Sequence of chain A:
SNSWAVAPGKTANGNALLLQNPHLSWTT

Contacts between the two chains:
Residue E434 in chain B interacts with residue A16 in chain A (closest heavy-atom distance 3.5 Å).
Residue E427 in chain B contacts residue H23 in chain A (closest heavy-atom distance 2.8 Å).
Residue F407 in chain B interacts with residue W4 in chain A (closest heavy-atom distance 3.2 Å).
Residue M254 in chain B contacts residue W4 in chain A (closest heavy-atom distance 3.5 Å).
Residue T39 in chain B interacts with residue L19 in chain A (closest heavy-atom distance 3.4 Å).
Residue L260 in chain B interacts with residue A12 in chain A (closest heavy-atom distance 3.0 Å).
Residue T39 in chain B interacts with residue S3 in chain A (closest heavy-atom distance 3.5 Å).
Residue S255 in chain B is in contact with residue K10 in chain A (closest heavy-atom distance 3.5 Å).
Residue S215 in chain B contacts residue N2 in chain A (closest heavy-atom distance 2.8 Å).
Residue A431 in chain B interacts with residue L19 in chain A (closest heavy-atom distance 3.4 Å).
Residue E434 in chain B interacts with residue N15 in chain A (closest heavy-atom distance 3.0 Å).
Residue A31 in chain B is in contact with residue Q20 in chain A (closest heavy-atom distance 3.2 Å).
Residue H425 in chain B is in contact with residue S25 in chain A (closest heavy-atom distance 3.2 Å).
Residue N214 in chain B interacts with residue N2 in chain A (closest heavy-atom distance 3.5 Å).
Residue G426 in chain B interacts with residue H23 in chain A (closest heavy-atom distance 3.3 Å).
Residue N216 in chain B contacts residue S1 in chain A (closest heavy-atom distance 2.6 Å).
Residue R246 in chain B contacts residue S1 in chain A (closest heavy-atom distance 2.9 Å).
Residue D259 in chain B is in contact with residue K10 in chain A (closest heavy-atom distance 3.1 Å).
Residue I433 in chain B is in contact with residue L17 in chain A (closest heavy-atom distance 3.2 Å).
Residue W429 in chain B contacts residue P22 in chain A (closest heavy-atom distance 3.1 Å).
Residue V424 in chain B contacts residue W26 in chain A (closest heavy-atom distance 3.1 Å).
Residue H425 in chain B contacts residue L24 in chain A (closest heavy-atom distance 3.0 Å).
Residue E427 in chain B contacts residue N21 in chain A (closest heavy-atom distance 3.1 Å).
Residue R451 in chain B interacts with residue T27 in chain A (closest heavy-atom distance 3.1 Å).
Residue Q213 in chain B interacts with residue S3 in chain A (closest heavy-atom distance 3.2 Å).
Residue E427 in chain B interacts with residue W26 in chain A (closest heavy-atom distance 2.9 Å).
Residue W429 in chain B is in contact with residue Q20 in chain A (closest heavy-atom distance 3.0 Å).
Residue V424 in chain B contacts residue S25 in chain A (closest heavy-atom distance 3.5 Å).
Residue F407 in chain B interacts with residue N2 in chain A (closest heavy-atom distance 2.8 Å).
Residue T39 in chain B contacts residue Q20 in chain A (closest heavy-atom distance 3.4 Å).
Residue V212 in chain B contacts residue A5 in chain A (closest heavy-atom distance 3.0 Å).
Residue T428 in chain B is in contact with residue P22 in chain A (closest heavy-atom distance 2.8 Å).
Residue N214 in chain B interacts with residue S3 in chain A (closest heavy-atom distance 2.8 Å).
Residue S250 in chain B interacts with residue W4 in chain A (closest heavy-atom distance 2.9 Å).
Residue N257 in chain B contacts residue K10 in chain A (closest heavy-atom distance 2.7 Å).
Residue G158 in chain B interacts with residue P8 in chain A (closest heavy-atom distance 3.3 Å).
Residue G37 in chain B interacts with residue L18 in chain A (closest heavy-atom distance 3.4 Å).
Residue F265 in chain B contacts residue W4 in chain A (closest heavy-atom distance 3.5 Å).
Residue M432 in chain B contacts residue L18 in chain A (closest heavy-atom distance 3.2 Å).
Residue F30 in chain B is in contact with residue Q20 in chain A (closest heavy-atom distance 3.2 Å).
Residue F211 in chain B interacts with residue A5 in chain A (closest heavy-atom distance 3.1 Å).
Residue V430 in chain B contacts residue Q20 in chain A (closest heavy-atom distance 3.4 Å).
Residue F435 in chain B interacts with residue A16 in chain A (closest heavy-atom distance 3.0 Å).
Residue G426 in chain B interacts with residue L24 in chain A (closest heavy-atom distance 3.1 Å).
Residue G210 in chain B contacts residue K10 in chain A (closest heavy-atom distance 3.5 Å).
Residue L260 in chain B interacts with residue T11 in chain A (closest heavy-atom distance 3.3 Å).
Residue Q269 in chain B interacts with residue N21 in chain A (closest heavy-atom distance 2.8 Å).
Residue E434 in chain B is in contact with residue N13 in chain A (closest heavy-atom distance 3.3 Å).
Residue D259 in chain B interacts with residue A12 in chain A (closest heavy-atom distance 3.2 Å).
Residue L260 in chain B is in contact with residue K10 in chain A (closest heavy-atom distance 3.0 Å).
Residue S436 in chain B is in contact with residue N15 in chain A (closest heavy-atom distance 3.5 Å).
Residue I433 in chain B contacts residue L18 in chain A (closest heavy-atom distance 2.9 Å).
Residue I38 in chain B interacts with residue Q20 in chain A (closest heavy-atom distance 2.9 Å).
Residue A431 in chain B interacts with residue Q20 in chain A (closest heavy-atom distance 2.9 Å).
Residue G210 in chain B is in contact with residue A7 in chain A (closest heavy-atom distance 2.9 Å).
Residue H425 in chain B contacts residue H23 in chain A (closest heavy-atom distance 3.2 Å).
Residue S215 in chain B is in contact with residue S1 in chain A (closest heavy-atom distance 3.2 Å).
Residue M254 in chain B is in contact with residue K10 in chain A (closest heavy-atom distance 2.8 Å).
Residue R451 in chain B is in contact with residue W26 in chain A (closest heavy-atom distance 2.9 Å).
Residue R246 in chain B interacts with residue N2 in chain A (closest heavy-atom distance 2.9 Å).

Sequence of chain B:
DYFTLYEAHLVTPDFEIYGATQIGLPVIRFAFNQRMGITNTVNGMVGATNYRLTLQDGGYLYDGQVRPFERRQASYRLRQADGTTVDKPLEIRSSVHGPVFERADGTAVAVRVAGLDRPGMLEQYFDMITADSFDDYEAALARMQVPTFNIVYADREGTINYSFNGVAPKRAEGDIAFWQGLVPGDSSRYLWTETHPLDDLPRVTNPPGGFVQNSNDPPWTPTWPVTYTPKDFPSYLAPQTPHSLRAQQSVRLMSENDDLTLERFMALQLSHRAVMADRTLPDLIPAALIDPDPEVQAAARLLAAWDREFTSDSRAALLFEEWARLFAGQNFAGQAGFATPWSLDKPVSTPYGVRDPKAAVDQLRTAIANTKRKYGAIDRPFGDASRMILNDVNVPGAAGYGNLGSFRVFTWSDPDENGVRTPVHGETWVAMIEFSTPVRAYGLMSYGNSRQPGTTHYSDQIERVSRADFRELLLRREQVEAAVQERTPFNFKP

The following describes two proteins that form a bound complex.